Sequence of protein 1:
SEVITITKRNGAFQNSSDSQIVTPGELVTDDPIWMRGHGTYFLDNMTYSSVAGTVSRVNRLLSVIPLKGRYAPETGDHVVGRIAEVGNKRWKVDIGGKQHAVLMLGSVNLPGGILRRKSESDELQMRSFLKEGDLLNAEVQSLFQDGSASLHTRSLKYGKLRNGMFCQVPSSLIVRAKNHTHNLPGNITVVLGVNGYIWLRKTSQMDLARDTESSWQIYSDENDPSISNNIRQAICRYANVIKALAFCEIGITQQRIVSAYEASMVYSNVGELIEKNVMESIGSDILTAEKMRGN

Sequence of protein 2:
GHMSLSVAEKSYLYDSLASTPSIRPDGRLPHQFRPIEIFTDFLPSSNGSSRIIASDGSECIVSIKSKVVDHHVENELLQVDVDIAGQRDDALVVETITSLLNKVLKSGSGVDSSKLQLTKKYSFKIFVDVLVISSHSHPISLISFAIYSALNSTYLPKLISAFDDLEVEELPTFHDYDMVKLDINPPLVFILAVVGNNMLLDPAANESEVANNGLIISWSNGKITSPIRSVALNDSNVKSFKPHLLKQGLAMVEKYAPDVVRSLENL

The following describes two proteins that form a bound complex.

Contacts between the two chains:
Residue T10 in protein 1 interacts with residue E37 in protein 2 (closest heavy-atom distance 3.4 Å).
Residue F16 in protein 1 interacts with residue R51 in protein 2 (closest heavy-atom distance 3.0 Å).
Residue Q17 in protein 1 is in contact with residue F39 in protein 2 (closest heavy-atom distance 3.5 Å).
Residue K166 in protein 1 is in contact with residue V7 in protein 2 (closest heavy-atom distance 3.7 Å).
Residue R296 in protein 1 interacts with residue S16 in protein 2 (closest heavy-atom distance 3.4 Å).
Residue V6 in protein 1 interacts with residue D259 in protein 2 (closest heavy-atom distance 3.5 Å).
Residue G335 in protein 1 is in contact with residue D26 in protein 2 (closest heavy-atom distance 3.8 Å).
Residue D169 in protein 1 is in contact with residue S6 in protein 2 (closest heavy-atom distance 3.7 Å).
Residue N287 in protein 1 interacts with residue S11 in protein 2 (closest heavy-atom distance 3.5 Å).
Residue K11 in protein 1 contacts residue N266 in protein 2 (closest heavy-atom distance 3.3 Å).
Residue C300 in protein 1 interacts with residue P25 in protein 2 (closest heavy-atom distance 3.6 Å).
Residue D285 in protein 1 is in contact with residue V7 in protein 2 (closest heavy-atom distance 3.6 Å).
Residue N18 in protein 1 interacts with residue F39 in protein 2 (closest heavy-atom distance 3.6 Å).
Residue N287 in protein 1 is in contact with residue A8 in protein 2 (closest heavy-atom distance 2.9 Å).
Residue D285 in protein 1 is in contact with residue A8 in protein 2 (closest heavy-atom distance 3.3 Å).
Residue R12 in protein 1 interacts with residue T40 in protein 2 (closest heavy-atom distance 3.0 Å).
Residue R296 in protein 1 is in contact with residue D15 in protein 2 (closest heavy-atom distance 3.8 Å).
Residue I9 in protein 1 is in contact with residue I36 in protein 2 (closest heavy-atom distance 3.5 Å).
Residue N293 in protein 1 contacts residue I23 in protein 2 (closest heavy-atom distance 3.4 Å).
Residue I7 in protein 1 is in contact with residue F33 in protein 2 (closest heavy-atom distance 3.6 Å).
Residue I7 in protein 1 interacts with residue S263 in protein 2 (closest heavy-atom distance 3.5 Å).
Residue G14 in protein 1 is in contact with residue T40 in protein 2 (closest heavy-atom distance 2.9 Å).
Residue G14 in protein 1 contacts residue D41 in protein 2 (closest heavy-atom distance 3.2 Å).
Residue N304 in protein 1 contacts residue D26 in protein 2 (closest heavy-atom distance 2.6 Å).
Residue L170 in protein 1 is in contact with residue E9 in protein 2 (closest heavy-atom distance 3.2 Å).
Residue I338 in protein 1 interacts with residue D26 in protein 2 (closest heavy-atom distance 3.8 Å).
Residue R12 in protein 1 interacts with residue I38 in protein 2 (closest heavy-atom distance 3.1 Å).
Residue N13 in protein 1 contacts residue T40 in protein 2 (closest heavy-atom distance 2.7 Å).
Residue I9 in protein 1 is in contact with residue I38 in protein 2 (closest heavy-atom distance 3.7 Å).
Residue I9 in protein 1 is in contact with residue L264 in protein 2 (closest heavy-atom distance 3.7 Å).
Residue F16 in protein 1 contacts residue F39 in protein 2 (closest heavy-atom distance 3.5 Å).
Residue R117 in protein 1 is in contact with residue S4 in protein 2 (closest heavy-atom distance 3.2 Å).
Residue W234 in protein 1 interacts with residue E9 in protein 2 (closest heavy-atom distance 3.6 Å).
Residue V6 in protein 1 contacts residue F33 in protein 2 (closest heavy-atom distance 3.0 Å).
Residue M200 in protein 1 is in contact with residue P25 in protein 2 (closest heavy-atom distance 3.6 Å).
Residue T8 in protein 1 is in contact with residue P35 in protein 2 (closest heavy-atom distance 3.5 Å).
Residue T8 in protein 1 contacts residue I36 in protein 2 (closest heavy-atom distance 3.1 Å).
Residue I299 in protein 1 contacts residue Y12 in protein 2 (closest heavy-atom distance 3.6 Å).
Residue F16 in protein 1 is in contact with residue F42 in protein 2 (closest heavy-atom distance 3.6 Å).
Residue T10 in protein 1 is in contact with residue I38 in protein 2 (closest heavy-atom distance 2.7 Å).
Residue R117 in protein 1 interacts with residue S6 in protein 2 (closest heavy-atom distance 3.4 Å).
Residue K11 in protein 1 interacts with residue I38 in protein 2 (closest heavy-atom distance 3.2 Å).
Residue I338 in protein 1 contacts residue P35 in protein 2 (closest heavy-atom distance 3.7 Å).
Residue A15 in protein 1 is in contact with residue F42 in protein 2 (closest heavy-atom distance 3.6 Å).
Residue V6 in protein 1 contacts residue Q32 in protein 2 (closest heavy-atom distance 3.8 Å).
Residue G335 in protein 1 interacts with residue G27 in protein 2 (closest heavy-atom distance 3.1 Å).
Residue K11 in protein 1 is in contact with residue S263 in protein 2 (closest heavy-atom distance 2.8 Å).
Residue A15 in protein 1 contacts residue F39 in protein 2 (closest heavy-atom distance 3.4 Å).
Residue C300 in protein 1 is in contact with residue R24 in protein 2 (closest heavy-atom distance 3.2 Å).
Residue R296 in protein 1 is in contact with residue Y12 in protein 2 (closest heavy-atom distance 3.0 Å).
Residue R12 in protein 1 is in contact with residue F39 in protein 2 (closest heavy-atom distance 3.3 Å).
Residue F201 in protein 1 is in contact with residue E9 in protein 2 (closest heavy-atom distance 3.3 Å).
Residue R117 in protein 1 interacts with residue E9 in protein 2 (closest heavy-atom distance 2.8 Å).
Residue R117 in protein 1 is in contact with residue L5 in protein 2 (closest heavy-atom distance 3.6 Å).
Residue E339 in protein 1 is in contact with residue P35 in protein 2 (closest heavy-atom distance 3.1 Å).
Residue V6 in protein 1 is in contact with residue H31 in protein 2 (closest heavy-atom distance 3.4 Å).
Residue G199 in protein 1 is in contact with residue Y12 in protein 2 (closest heavy-atom distance 3.2 Å).
Residue T10 in protein 1 is in contact with residue I36 in protein 2 (closest heavy-atom distance 3.1 Å).
Residue G168 in protein 1 is in contact with residue S6 in protein 2 (closest heavy-atom distance 3.2 Å).
Residue V6 in protein 1 is in contact with residue Y256 in protein 2 (closest heavy-atom distance 3.8 Å).